Sequence of protein 1:
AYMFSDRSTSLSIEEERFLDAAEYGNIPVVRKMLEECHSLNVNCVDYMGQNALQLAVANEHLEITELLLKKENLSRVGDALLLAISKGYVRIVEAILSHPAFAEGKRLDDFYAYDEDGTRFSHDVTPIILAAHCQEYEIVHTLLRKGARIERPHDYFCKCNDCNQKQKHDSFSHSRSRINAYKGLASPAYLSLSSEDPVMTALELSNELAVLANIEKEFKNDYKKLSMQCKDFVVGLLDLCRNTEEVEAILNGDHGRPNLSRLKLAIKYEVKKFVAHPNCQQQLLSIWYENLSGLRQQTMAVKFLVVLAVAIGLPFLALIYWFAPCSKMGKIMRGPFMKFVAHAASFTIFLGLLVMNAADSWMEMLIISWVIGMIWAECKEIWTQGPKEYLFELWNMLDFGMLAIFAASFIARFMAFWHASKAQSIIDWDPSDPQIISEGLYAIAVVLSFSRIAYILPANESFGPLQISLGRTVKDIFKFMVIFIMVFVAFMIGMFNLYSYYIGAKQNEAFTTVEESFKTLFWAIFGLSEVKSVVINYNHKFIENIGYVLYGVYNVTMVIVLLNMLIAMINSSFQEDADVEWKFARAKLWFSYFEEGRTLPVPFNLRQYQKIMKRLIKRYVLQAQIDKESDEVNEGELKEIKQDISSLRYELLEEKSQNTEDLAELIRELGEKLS

Interface contacts:
Residue R399 in protein 2 interacts with residue E313 in protein 1 (closest heavy-atom distance 3.0 Å).
Residue K864 in protein 2 interacts with residue D210 in protein 1 (closest heavy-atom distance 3.2 Å).
Residue V604 in protein 2 contacts residue A647 in protein 1 (closest heavy-atom distance 3.6 Å).
Residue N905 in protein 2 contacts residue T906 in protein 1 (closest heavy-atom distance 3.2 Å).
Residue R337 in protein 2 interacts with residue T214 in protein 1 (closest heavy-atom distance 3.0 Å).
Residue V879 in protein 2 is in contact with residue L884 in protein 1 (closest heavy-atom distance 3.5 Å).
Residue L288 in protein 2 interacts with residue F88 in protein 1 (closest heavy-atom distance 3.5 Å).
Residue L685 in protein 2 interacts with residue G684 in protein 1 (closest heavy-atom distance 3.6 Å).
Residue F620 in protein 2 is in contact with residue V639 in protein 1 (closest heavy-atom distance 3.5 Å).
Residue R337 in protein 2 contacts residue S217 in protein 1 (closest heavy-atom distance 3.2 Å).
Residue L627 in protein 2 interacts with residue M722 in protein 1 (closest heavy-atom distance 3.5 Å).
Residue R244 in protein 2 contacts residue A85 in protein 1 (closest heavy-atom distance 3.6 Å).
Residue W586 in protein 2 contacts residue Y695 in protein 1 (closest heavy-atom distance 3.5 Å).
Residue R337 in protein 2 is in contact with residue R215 in protein 1 (closest heavy-atom distance 3.4 Å).
Residue R244 in protein 2 interacts with residue Y86 in protein 1 (closest heavy-atom distance 3.2 Å).
Residue F683 in protein 2 is in contact with residue V713 in protein 1 (closest heavy-atom distance 3.5 Å).
Residue K864 in protein 2 contacts residue Y209 in protein 1 (closest heavy-atom distance 3.2 Å).
Residue I610 in protein 2 interacts with residue M643 in protein 1 (closest heavy-atom distance 3.6 Å).
Residue V458 in protein 2 interacts with residue I650 in protein 1 (closest heavy-atom distance 3.6 Å).
Residue E875 in protein 2 interacts with residue G882 in protein 1 (closest heavy-atom distance 3.6 Å).
Residue E901 in protein 2 interacts with residue K902 in protein 1 (closest heavy-atom distance 3.3 Å).
Residue L623 in protein 2 is in contact with residue I640 in protein 1 (closest heavy-atom distance 3.6 Å).
Residue L623 in protein 2 contacts residue F637 in protein 1 (closest heavy-atom distance 3.5 Å).
Residue L623 in protein 2 interacts with residue K636 in protein 1 (closest heavy-atom distance 3.3 Å).
Residue F683 in protein 2 is in contact with residue N712 in protein 1 (closest heavy-atom distance 3.4 Å).
Residue E875 in protein 2 is in contact with residue K885 in protein 1 (closest heavy-atom distance 3.5 Å).
Residue E596 in protein 2 interacts with residue Y658 in protein 1 (closest heavy-atom distance 3.2 Å).
Residue E897 in protein 2 is in contact with residue R895 in protein 1 (closest heavy-atom distance 3.5 Å).
Residue T630 in protein 2 contacts residue M722 in protein 1 (closest heavy-atom distance 3.6 Å).
Residue E875 in protein 2 contacts residue K171 in protein 1 (closest heavy-atom distance 3.5 Å).
Residue T339 in protein 2 contacts residue F267 in protein 1 (closest heavy-atom distance 3.5 Å).
Residue W680 in protein 2 is in contact with residue G709 in protein 1 (closest heavy-atom distance 3.5 Å).
Residue K874 in protein 2 contacts residue E881 in protein 1 (closest heavy-atom distance 3.0 Å).
Residue E883 in protein 2 is in contact with residue E881 in protein 1 (closest heavy-atom distance 3.5 Å).
Residue E886 in protein 2 is in contact with residue K888 in protein 1 (closest heavy-atom distance 2.9 Å).
Residue T339 in protein 2 contacts residue S266 in protein 1 (closest heavy-atom distance 3.2 Å).
Residue L623 in protein 2 contacts residue M722 in protein 1 (closest heavy-atom distance 3.6 Å).
Residue A600 in protein 2 is in contact with residue G651 in protein 1 (closest heavy-atom distance 3.6 Å).
Residue N728 in protein 2 contacts residue N728 in protein 1 (closest heavy-atom distance 3.6 Å).
Residue L685 in protein 2 is in contact with residue S686 in protein 1 (closest heavy-atom distance 3.4 Å).
Residue E875 in protein 2 interacts with residue E881 in protein 1 (closest heavy-atom distance 3.1 Å).
Residue F607 in protein 2 interacts with residue I650 in protein 1 (closest heavy-atom distance 3.5 Å).
Residue S626 in protein 2 interacts with residue M722 in protein 1 (closest heavy-atom distance 3.2 Å).
Residue K676 in protein 2 contacts residue Y705 in protein 1 (closest heavy-atom distance 2.9 Å).
Residue E878 in protein 2 contacts residue E881 in protein 1 (closest heavy-atom distance 3.4 Å).
Residue L868 in protein 2 is in contact with residue M132 in protein 1 (closest heavy-atom distance 3.5 Å).
Residue V879 in protein 2 contacts residue V879 in protein 1 (closest heavy-atom distance 3.5 Å).
Residue K864 in protein 2 contacts residue M132 in protein 1 (closest heavy-atom distance 3.2 Å).
Residue Q732 in protein 2 interacts with residue Q732 in protein 1 (closest heavy-atom distance 3.3 Å).
Residue R175 in protein 2 interacts with residue Y108 in protein 1 (closest heavy-atom distance 3.1 Å).
Residue E883 in protein 2 contacts residue K888 in protein 1 (closest heavy-atom distance 3.5 Å).
Residue L894 in protein 2 contacts residue R895 in protein 1 (closest heavy-atom distance 3.6 Å).
Residue V603 in protein 2 contacts residue N654 in protein 1 (closest heavy-atom distance 3.5 Å).
Residue S290 in protein 2 is in contact with residue Y86 in protein 1 (closest heavy-atom distance 3.6 Å).
Residue W680 in protein 2 is in contact with residue Y708 in protein 1 (closest heavy-atom distance 3.6 Å).
Residue Y599 in protein 2 interacts with residue N654 in protein 1 (closest heavy-atom distance 3.2 Å).
Residue F731 in protein 2 is in contact with residue S729 in protein 1 (closest heavy-atom distance 3.0 Å).
Residue N382 in protein 2 contacts residue F267 in protein 1 (closest heavy-atom distance 3.2 Å).
Residue L685 in protein 2 interacts with residue V688 in protein 1 (closest heavy-atom distance 3.6 Å).
Residue E875 in protein 2 is in contact with residue N880 in protein 1 (closest heavy-atom distance 2.7 Å).

Sequence of protein 2:
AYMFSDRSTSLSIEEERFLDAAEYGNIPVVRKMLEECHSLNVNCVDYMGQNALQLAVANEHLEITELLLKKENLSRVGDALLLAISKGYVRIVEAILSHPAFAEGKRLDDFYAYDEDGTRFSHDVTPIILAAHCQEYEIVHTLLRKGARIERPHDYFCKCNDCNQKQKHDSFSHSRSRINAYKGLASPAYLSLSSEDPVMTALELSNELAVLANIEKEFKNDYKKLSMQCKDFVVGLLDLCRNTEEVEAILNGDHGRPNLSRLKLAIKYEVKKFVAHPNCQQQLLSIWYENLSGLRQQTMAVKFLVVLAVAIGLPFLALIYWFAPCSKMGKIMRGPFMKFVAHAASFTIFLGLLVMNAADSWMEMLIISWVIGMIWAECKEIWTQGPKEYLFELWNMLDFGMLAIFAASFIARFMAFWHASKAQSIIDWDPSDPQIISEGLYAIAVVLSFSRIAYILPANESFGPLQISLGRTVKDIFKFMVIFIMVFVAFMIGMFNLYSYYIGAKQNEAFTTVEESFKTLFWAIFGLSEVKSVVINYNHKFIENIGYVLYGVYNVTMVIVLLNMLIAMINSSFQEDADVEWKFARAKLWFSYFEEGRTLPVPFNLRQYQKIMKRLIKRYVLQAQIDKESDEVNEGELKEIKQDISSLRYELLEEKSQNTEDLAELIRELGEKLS

The following describes two proteins that form a bound complex.